Sequence of chain A:
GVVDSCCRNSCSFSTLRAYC

The following describes two proteins that form a bound complex.

Sequence of chain B:
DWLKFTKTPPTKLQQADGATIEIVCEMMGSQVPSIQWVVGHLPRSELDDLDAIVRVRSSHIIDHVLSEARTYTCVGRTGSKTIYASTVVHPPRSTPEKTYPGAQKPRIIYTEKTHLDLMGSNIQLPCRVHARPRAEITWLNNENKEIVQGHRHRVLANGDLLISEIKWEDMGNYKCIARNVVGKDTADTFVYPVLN

Interface contacts:
Residue L159 in chain B contacts residue L19 in chain A (closest heavy-atom distance 4.5 Å).
Residue L161 in chain B interacts with residue F16 in chain A (closest heavy-atom distance 4.4 Å).
Residue I93 in chain B contacts residue F16 in chain A (closest heavy-atom distance 3.7 Å).
Residue W211 in chain B contacts residue N12 in chain A (closest heavy-atom distance 4.2 Å).
Residue D160 in chain B contacts residue F16 in chain A (closest heavy-atom distance 4.9 Å).
Residue Y235 in chain B contacts residue S13 in chain A (closest heavy-atom distance 3.6 Å).
Residue Y235 in chain B contacts residue C14 in chain A (closest heavy-atom distance 3.0 Å).
Residue V237 in chain B is in contact with residue F16 in chain A (closest heavy-atom distance 3.6 Å).
Residue L238 in chain B contacts residue S15 in chain A (closest heavy-atom distance 3.4 Å).
Residue W211 in chain B is in contact with residue C10 in chain A (closest heavy-atom distance 3.1 Å).
Residue Y235 in chain B interacts with residue C10 in chain A (closest heavy-atom distance 3.6 Å).
Residue W211 in chain B interacts with residue R11 in chain A (closest heavy-atom distance 4.2 Å).
Residue L238 in chain B contacts residue C14 in chain A (closest heavy-atom distance 4.0 Å).
Residue V237 in chain B interacts with residue S15 in chain A (closest heavy-atom distance 4.0 Å).
Residue V237 in chain B contacts residue C14 in chain A (closest heavy-atom distance 4.3 Å).
Residue Y235 in chain B contacts residue L19 in chain A (closest heavy-atom distance 4.5 Å).
Residue P236 in chain B interacts with residue C14 in chain A (closest heavy-atom distance 4.5 Å).
Residue W211 in chain B interacts with residue S13 in chain A (closest heavy-atom distance 3.3 Å).
Residue Y235 in chain B interacts with residue C9 in chain A (closest heavy-atom distance 2.9 Å).
Residue A92 in chain B is in contact with residue F16 in chain A (closest heavy-atom distance 4.0 Å).
Residue W32 in chain B is in contact with residue R20 in chain A (closest heavy-atom distance 4.6 Å).
Residue L159 in chain B contacts residue F16 in chain A (closest heavy-atom distance 4.8 Å).
Residue L238 in chain B interacts with residue F16 in chain A (closest heavy-atom distance 4.9 Å).
Residue L238 in chain B is in contact with residue S13 in chain A (closest heavy-atom distance 4.4 Å).
Residue M214 in chain B contacts residue C10 in chain A (closest heavy-atom distance 3.6 Å).